Sequence of protein 1:
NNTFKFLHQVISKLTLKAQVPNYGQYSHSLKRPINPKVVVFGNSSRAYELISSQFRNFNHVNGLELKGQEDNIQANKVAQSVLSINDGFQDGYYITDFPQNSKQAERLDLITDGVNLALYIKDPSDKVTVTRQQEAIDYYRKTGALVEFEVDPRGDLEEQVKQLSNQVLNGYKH

Sequence of protein 2:
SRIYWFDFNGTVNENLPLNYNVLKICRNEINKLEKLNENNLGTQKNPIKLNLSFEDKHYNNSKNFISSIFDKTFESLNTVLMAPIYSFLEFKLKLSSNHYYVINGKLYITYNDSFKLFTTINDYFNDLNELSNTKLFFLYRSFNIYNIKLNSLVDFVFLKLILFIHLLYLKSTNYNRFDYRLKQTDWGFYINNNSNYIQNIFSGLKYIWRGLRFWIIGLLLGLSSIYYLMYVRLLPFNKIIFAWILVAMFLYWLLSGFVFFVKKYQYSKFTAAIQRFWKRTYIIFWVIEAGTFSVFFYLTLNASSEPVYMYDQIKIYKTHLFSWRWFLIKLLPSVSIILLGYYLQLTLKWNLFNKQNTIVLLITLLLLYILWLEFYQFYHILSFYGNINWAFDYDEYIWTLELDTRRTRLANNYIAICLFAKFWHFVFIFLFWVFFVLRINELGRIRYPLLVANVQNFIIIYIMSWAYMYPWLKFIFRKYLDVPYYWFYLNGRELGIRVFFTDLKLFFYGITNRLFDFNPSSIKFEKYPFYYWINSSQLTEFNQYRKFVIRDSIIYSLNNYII

These two protein chains interact to form a complex.

Contacts between the two chains:
Residue H70 in protein 2 contacts residue N63 in protein 1 (closest heavy-atom distance 3.2 Å).
Residue Y71 in protein 2 is in contact with residue S82 in protein 1 (closest heavy-atom distance 3.6 Å).
Residue I176 in protein 2 interacts with residue Q20 in protein 1 (closest heavy-atom distance 3.3 Å).
Residue L28 in protein 2 interacts with residue Y49 in protein 1 (closest heavy-atom distance 3.6 Å).
Residue L162 in protein 2 interacts with residue F90 in protein 1 (closest heavy-atom distance 3.5 Å).
Residue K147 in protein 2 interacts with residue Q91 in protein 1 (closest heavy-atom distance 3.6 Å).
Residue N143 in protein 2 is in contact with residue D88 in protein 1 (closest heavy-atom distance 3.3 Å).
Residue D154 in protein 2 contacts residue R57 in protein 1 (closest heavy-atom distance 3.6 Å).
Residue I193 in protein 2 is in contact with residue N2 in protein 1 (closest heavy-atom distance 3.5 Å).
Residue P29 in protein 2 contacts residue S53 in protein 1 (closest heavy-atom distance 3.4 Å).
Residue F168 in protein 2 is in contact with residue Y27 in protein 1 (closest heavy-atom distance 3.6 Å).
Residue D158 in protein 2 interacts with residue R57 in protein 1 (closest heavy-atom distance 3.2 Å).
Residue R172 in protein 2 is in contact with residue R33 in protein 1 (closest heavy-atom distance 3.2 Å).
Residue F168 in protein 2 is in contact with residue S30 in protein 1 (closest heavy-atom distance 3.7 Å).
Residue H70 in protein 2 interacts with residue H61 in protein 1 (closest heavy-atom distance 3.3 Å).
Residue F66 in protein 2 interacts with residue S82 in protein 1 (closest heavy-atom distance 3.4 Å).
Residue N175 in protein 2 interacts with residue Q20 in protein 1 (closest heavy-atom distance 3.1 Å).
Residue Y32 in protein 2 is in contact with residue N60 in protein 1 (closest heavy-atom distance 3.3 Å).
Residue F174 in protein 2 interacts with residue V21 in protein 1 (closest heavy-atom distance 3.7 Å).
Residue Y32 in protein 2 is in contact with residue N87 in protein 1 (closest heavy-atom distance 3.2 Å).
Residue F169 in protein 2 contacts residue I35 in protein 1 (closest heavy-atom distance 3.5 Å).
Residue N27 in protein 2 contacts residue Y49 in protein 1 (closest heavy-atom distance 3.6 Å).
Residue I229 in protein 2 contacts residue N2 in protein 1 (closest heavy-atom distance 3.5 Å).
Residue F66 in protein 2 interacts with residue N63 in protein 1 (closest heavy-atom distance 3.4 Å).
Residue T23 in protein 2 contacts residue E66 in protein 1 (closest heavy-atom distance 3.1 Å).
Residue H70 in protein 2 is in contact with residue V62 in protein 1 (closest heavy-atom distance 3.5 Å).
Residue Q230 in protein 2 contacts residue N2 in protein 1 (closest heavy-atom distance 3.5 Å).
Residue R172 in protein 2 is in contact with residue S30 in protein 1 (closest heavy-atom distance 2.8 Å).
Residue P29 in protein 2 is in contact with residue Y95 in protein 1 (closest heavy-atom distance 3.5 Å).
Residue E161 in protein 2 contacts residue N58 in protein 1 (closest heavy-atom distance 3.3 Å).
Residue Y71 in protein 2 is in contact with residue K78 in protein 1 (closest heavy-atom distance 3.1 Å).
Residue Y71 in protein 2 is in contact with residue Q81 in protein 1 (closest heavy-atom distance 3.0 Å).
Residue N25 in protein 2 contacts residue N63 in protein 1 (closest heavy-atom distance 3.6 Å).
Residue L162 in protein 2 interacts with residue G89 in protein 1 (closest heavy-atom distance 3.2 Å).
Residue K166 in protein 2 is in contact with residue F90 in protein 1 (closest heavy-atom distance 3.6 Å).
Residue L28 in protein 2 contacts residue H61 in protein 1 (closest heavy-atom distance 3.4 Å).
Residue I232 in protein 2 is in contact with residue T4 in protein 1 (closest heavy-atom distance 2.4 Å).
Residue L28 in protein 2 contacts residue T97 in protein 1 (closest heavy-atom distance 3.3 Å).
Residue F169 in protein 2 contacts residue F90 in protein 1 (closest heavy-atom distance 3.7 Å).
Residue K69 in protein 2 interacts with residue E66 in protein 1 (closest heavy-atom distance 2.6 Å).
Residue F233 in protein 2 interacts with residue T4 in protein 1 (closest heavy-atom distance 3.7 Å).
Residue I179 in protein 2 is in contact with residue Q20 in protein 1 (closest heavy-atom distance 3.4 Å).
Residue H70 in protein 2 contacts residue S82 in protein 1 (closest heavy-atom distance 3.4 Å).
Residue Y142 in protein 2 interacts with residue G89 in protein 1 (closest heavy-atom distance 2.9 Å).
Residue Q230 in protein 2 is in contact with residue N3 in protein 1 (closest heavy-atom distance 3.1 Å).
Residue D158 in protein 2 interacts with residue N58 in protein 1 (closest heavy-atom distance 3.1 Å).
Residue T165 in protein 2 is in contact with residue R33 in protein 1 (closest heavy-atom distance 3.6 Å).
Residue N182 in protein 2 contacts residue T16 in protein 1 (closest heavy-atom distance 3.3 Å).
Residue N143 in protein 2 interacts with residue G89 in protein 1 (closest heavy-atom distance 3.4 Å).
Residue R172 in protein 2 interacts with residue I35 in protein 1 (closest heavy-atom distance 3.6 Å).
Residue N31 in protein 2 is in contact with residue N60 in protein 1 (closest heavy-atom distance 3.2 Å).
Residue T165 in protein 2 interacts with residue D92 in protein 1 (closest heavy-atom distance 3.4 Å).
Residue F189 in protein 2 interacts with residue H9 in protein 1 (closest heavy-atom distance 3.5 Å).
Residue S173 in protein 2 interacts with residue I35 in protein 1 (closest heavy-atom distance 3.5 Å).
Residue N31 in protein 2 interacts with residue H61 in protein 1 (closest heavy-atom distance 3.6 Å).
Residue F169 in protein 2 is in contact with residue I86 in protein 1 (closest heavy-atom distance 3.7 Å).
Residue N231 in protein 2 is in contact with residue N3 in protein 1 (closest heavy-atom distance 2.5 Å).
Residue F169 in protein 2 is in contact with residue D92 in protein 1 (closest heavy-atom distance 3.6 Å).
Residue D186 in protein 2 interacts with residue H9 in protein 1 (closest heavy-atom distance 3.1 Å).
Residue F66 in protein 2 is in contact with residue E66 in protein 1 (closest heavy-atom distance 3.3 Å).